Residue-level contacts at the interface:
Residue E29 in protein 2 interacts with residue V101 in protein 1 (closest heavy-atom distance 3.9 Å).
Residue N36 in protein 2 is in contact with residue V107 in protein 1 (closest heavy-atom distance 3.9 Å).
Residue S413 in protein 2 interacts with residue V110 in protein 1 (closest heavy-atom distance 3.6 Å).
Residue D369 in protein 2 is in contact with residue R100 in protein 1 (closest heavy-atom distance 2.5 Å).
Residue Q362 in protein 2 is in contact with residue R105 in protein 1 (closest heavy-atom distance 3.3 Å).
Residue S371 in protein 2 contacts residue R105 in protein 1 (closest heavy-atom distance 2.8 Å).
Residue E365 in protein 2 is in contact with residue R108 in protein 1 (closest heavy-atom distance 3.5 Å).
Residue F39 in protein 2 interacts with residue V110 in protein 1 (closest heavy-atom distance 3.3 Å).
Residue L40 in protein 2 is in contact with residue F102 in protein 1 (closest heavy-atom distance 3.6 Å).
Residue F376 in protein 2 is in contact with residue L103 in protein 1 (closest heavy-atom distance 4.0 Å).
Residue R349 in protein 2 interacts with residue R100 in protein 1 (closest heavy-atom distance 3.1 Å).
Residue M377 in protein 2 contacts residue F102 in protein 1 (closest heavy-atom distance 3.9 Å).
Residue L374 in protein 2 contacts residue R105 in protein 1 (closest heavy-atom distance 2.9 Å).
Residue D366 in protein 2 interacts with residue R108 in protein 1 (closest heavy-atom distance 3.1 Å).
Residue W33 in protein 2 is in contact with residue V101 in protein 1 (closest heavy-atom distance 4.1 Å).
Residue L40 in protein 2 is in contact with residue N106 in protein 1 (closest heavy-atom distance 3.7 Å).
Residue R349 in protein 2 is in contact with residue V101 in protein 1 (closest heavy-atom distance 3.7 Å).
Residue G370 in protein 2 contacts residue R105 in protein 1 (closest heavy-atom distance 2.9 Å).
Residue F39 in protein 2 interacts with residue K111 in protein 1 (closest heavy-atom distance 3.8 Å).
Residue L32 in protein 2 is in contact with residue F102 in protein 1 (closest heavy-atom distance 3.7 Å).
Residue L32 in protein 2 interacts with residue V101 in protein 1 (closest heavy-atom distance 4.2 Å).
Residue E325 in protein 2 contacts residue N99 in protein 1 (closest heavy-atom distance 4.3 Å).
Residue V415 in protein 2 is in contact with residue A109 in protein 1 (closest heavy-atom distance 3.3 Å).
Residue M377 in protein 2 is in contact with residue V101 in protein 1 (closest heavy-atom distance 3.7 Å).
Residue E29 in protein 2 contacts residue N99 in protein 1 (closest heavy-atom distance 3.1 Å).
Residue V415 in protein 2 contacts residue V110 in protein 1 (closest heavy-atom distance 4.1 Å).
Residue L375 in protein 2 is in contact with residue N106 in protein 1 (closest heavy-atom distance 3.1 Å).
Residue L40 in protein 2 is in contact with residue V110 in protein 1 (closest heavy-atom distance 4.7 Å).
Residue F376 in protein 2 contacts residue N106 in protein 1 (closest heavy-atom distance 3.3 Å).
Residue L40 in protein 2 is in contact with residue L103 in protein 1 (closest heavy-atom distance 4.4 Å).
Residue P372 in protein 2 interacts with residue R105 in protein 1 (closest heavy-atom distance 4.0 Å).
Residue D369 in protein 2 interacts with residue N106 in protein 1 (closest heavy-atom distance 5.0 Å).
Residue A367 in protein 2 contacts residue R105 in protein 1 (closest heavy-atom distance 4.6 Å).
Residue R349 in protein 2 interacts with residue N99 in protein 1 (closest heavy-atom distance 4.1 Å).
Residue P38 in protein 2 contacts residue V110 in protein 1 (closest heavy-atom distance 4.6 Å).
Residue G379 in protein 2 interacts with residue V101 in protein 1 (closest heavy-atom distance 3.3 Å).
Residue F39 in protein 2 contacts residue N106 in protein 1 (closest heavy-atom distance 4.1 Å).
Residue D369 in protein 2 is in contact with residue F102 in protein 1 (closest heavy-atom distance 4.4 Å).
Residue L40 in protein 2 is in contact with residue V107 in protein 1 (closest heavy-atom distance 3.8 Å).
Residue D369 in protein 2 contacts residue R104 in protein 1 (closest heavy-atom distance 2.9 Å).
Residue M377 in protein 2 is in contact with residue L103 in protein 1 (closest heavy-atom distance 3.9 Å).
Residue H378 in protein 2 contacts residue V101 in protein 1 (closest heavy-atom distance 4.5 Å).
Residue I416 in protein 2 contacts residue V110 in protein 1 (closest heavy-atom distance 3.8 Å).
Residue E368 in protein 2 interacts with residue R104 in protein 1 (closest heavy-atom distance 2.8 Å).
Residue I416 in protein 2 interacts with residue A109 in protein 1 (closest heavy-atom distance 4.9 Å).
Residue D369 in protein 2 is in contact with residue R105 in protein 1 (closest heavy-atom distance 2.8 Å).
Residue I416 in protein 2 interacts with residue N106 in protein 1 (closest heavy-atom distance 3.7 Å).
Residue M377 in protein 2 is in contact with residue N106 in protein 1 (closest heavy-atom distance 4.2 Å).
Residue M377 in protein 2 is in contact with residue R100 in protein 1 (closest heavy-atom distance 3.3 Å).
Residue D366 in protein 2 contacts residue R105 in protein 1 (closest heavy-atom distance 3.0 Å).
Residue D369 in protein 2 is in contact with residue L103 in protein 1 (closest heavy-atom distance 3.5 Å).
Residue L374 in protein 2 contacts residue L103 in protein 1 (closest heavy-atom distance 3.5 Å).
Residue D369 in protein 2 is in contact with residue R108 in protein 1 (closest heavy-atom distance 4.0 Å).
Residue E368 in protein 2 contacts residue R100 in protein 1 (closest heavy-atom distance 3.0 Å).
Residue N36 in protein 2 interacts with residue F102 in protein 1 (closest heavy-atom distance 3.4 Å).
Residue L375 in protein 2 contacts residue L103 in protein 1 (closest heavy-atom distance 3.7 Å).
Residue F39 in protein 2 is in contact with residue V107 in protein 1 (closest heavy-atom distance 3.9 Å).
Residue W33 in protein 2 is in contact with residue F102 in protein 1 (closest heavy-atom distance 4.6 Å).

Sequence of protein 2:
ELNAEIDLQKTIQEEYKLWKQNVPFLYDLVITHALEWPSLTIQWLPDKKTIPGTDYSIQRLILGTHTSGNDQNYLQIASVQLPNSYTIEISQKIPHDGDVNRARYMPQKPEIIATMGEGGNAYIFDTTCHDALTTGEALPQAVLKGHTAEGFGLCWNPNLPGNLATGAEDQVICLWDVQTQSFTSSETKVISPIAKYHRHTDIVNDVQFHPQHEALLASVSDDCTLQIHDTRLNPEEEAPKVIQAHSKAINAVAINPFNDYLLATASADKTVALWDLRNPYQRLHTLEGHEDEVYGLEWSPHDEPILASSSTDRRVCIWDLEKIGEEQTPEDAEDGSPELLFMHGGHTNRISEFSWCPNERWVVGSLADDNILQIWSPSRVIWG

Sequence of protein 1:
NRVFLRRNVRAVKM

This data describes a binding interaction between two proteins.